This data describes a binding interaction between two proteins.

Interface contacts:
Residue V535 in chain A is in contact with residue L66 in chain B (closest heavy-atom distance 3.4 Å).
Residue D460 in chain A interacts with residue H55 in chain B (closest heavy-atom distance 2.7 Å).
Residue L436 in chain A interacts with residue I51 in chain B (closest heavy-atom distance 3.8 Å).
Residue A430 in chain A contacts residue P53 in chain B (closest heavy-atom distance 3.2 Å).
Residue W527 in chain A is in contact with residue L78 in chain B (closest heavy-atom distance 4.1 Å).
Residue F492 in chain A is in contact with residue L69 in chain B (closest heavy-atom distance 3.8 Å).
Residue Q500 in chain A interacts with residue I76 in chain B (closest heavy-atom distance 3.4 Å).
Residue R458 in chain A is in contact with residue H55 in chain B (closest heavy-atom distance 2.6 Å).
Residue Q500 in chain A interacts with residue S72 in chain B (closest heavy-atom distance 3.3 Å).
Residue Q512 in chain A contacts residue S79 in chain B (closest heavy-atom distance 3.0 Å).
Residue D513 in chain A is in contact with residue P80 in chain B (closest heavy-atom distance 2.7 Å).
Residue W527 in chain A is in contact with residue I76 in chain B (closest heavy-atom distance 3.2 Å).
Residue L439 in chain A is in contact with residue I49 in chain B (closest heavy-atom distance 4.2 Å).
Residue Q512 in chain A interacts with residue P80 in chain B (closest heavy-atom distance 3.4 Å).
Residue I429 in chain A contacts residue K52 in chain B (closest heavy-atom distance 3.7 Å).
Residue S508 in chain A interacts with residue L78 in chain B (closest heavy-atom distance 4.1 Å).
Residue N461 in chain A interacts with residue I51 in chain B (closest heavy-atom distance 4.4 Å).
Residue K538 in chain A interacts with residue A64 in chain B (closest heavy-atom distance 4.2 Å).
Residue I459 in chain A is in contact with residue M54 in chain B (closest heavy-atom distance 4.0 Å).
Residue L493 in chain A contacts residue L69 in chain B (closest heavy-atom distance 3.8 Å).
Residue M448 in chain A contacts residue I51 in chain B (closest heavy-atom distance 3.4 Å).
Residue Q504 in chain A is in contact with residue L78 in chain B (closest heavy-atom distance 3.9 Å).
Residue R458 in chain A is in contact with residue P53 in chain B (closest heavy-atom distance 4.1 Å).
Residue D437 in chain A is in contact with residue I49 in chain B (closest heavy-atom distance 3.6 Å).
Residue P496 in chain A is in contact with residue L69 in chain B (closest heavy-atom distance 3.7 Å).
Residue N423 in chain A is in contact with residue M54 in chain B (closest heavy-atom distance 3.4 Å).
Residue E434 in chain A interacts with residue I51 in chain B (closest heavy-atom distance 4.4 Å).
Residue F492 in chain A contacts residue I76 in chain B (closest heavy-atom distance 4.5 Å).
Residue P534 in chain A contacts residue K70 in chain B (closest heavy-atom distance 4.0 Å).
Residue P496 in chain A interacts with residue S72 in chain B (closest heavy-atom distance 3.2 Å).
Residue L507 in chain A is in contact with residue L78 in chain B (closest heavy-atom distance 4.2 Å).
Residue P534 in chain A contacts residue I73 in chain B (closest heavy-atom distance 4.0 Å).
Residue C433 in chain A contacts residue K52 in chain B (closest heavy-atom distance 4.2 Å).
Residue S497 in chain A interacts with residue S72 in chain B (closest heavy-atom distance 4.2 Å).
Residue Y455 in chain A is in contact with residue M54 in chain B (closest heavy-atom distance 3.2 Å).
Residue C433 in chain A interacts with residue I51 in chain B (closest heavy-atom distance 3.0 Å).
Residue S438 in chain A contacts residue I49 in chain B (closest heavy-atom distance 3.7 Å).
Residue I459 in chain A interacts with residue P53 in chain B (closest heavy-atom distance 4.2 Å).
Residue N461 in chain A interacts with residue K52 in chain B (closest heavy-atom distance 3.3 Å).
Residue P534 in chain A is in contact with residue L66 in chain B (closest heavy-atom distance 4.3 Å).
Residue Q504 in chain A is in contact with residue T77 in chain B (closest heavy-atom distance 2.4 Å).
Residue E426 in chain A interacts with residue M54 in chain B (closest heavy-atom distance 3.1 Å).
Residue R458 in chain A is in contact with residue M54 in chain B (closest heavy-atom distance 3.3 Å).
Residue E426 in chain A is in contact with residue H55 in chain B (closest heavy-atom distance 3.3 Å).
Residue R458 in chain A is in contact with residue P56 in chain B (closest heavy-atom distance 3.5 Å).
Residue E426 in chain A interacts with residue P56 in chain B (closest heavy-atom distance 3.5 Å).
Residue P496 in chain A interacts with residue E68 in chain B (closest heavy-atom distance 4.2 Å).
Residue R458 in chain A contacts residue N57 in chain B (closest heavy-atom distance 3.5 Å).
Residue Q504 in chain A contacts residue I76 in chain B (closest heavy-atom distance 3.0 Å).
Residue S531 in chain A interacts with residue I73 in chain B (closest heavy-atom distance 4.2 Å).
Residue V503 in chain A interacts with residue I76 in chain B (closest heavy-atom distance 3.6 Å).
Residue L530 in chain A contacts residue I73 in chain B (closest heavy-atom distance 3.3 Å).
Residue S497 in chain A contacts residue E68 in chain B (closest heavy-atom distance 3.4 Å).
Residue F492 in chain A interacts with residue S72 in chain B (closest heavy-atom distance 3.7 Å).
Residue Q500 in chain A contacts residue N75 in chain B (closest heavy-atom distance 3.2 Å).
Residue P534 in chain A contacts residue L69 in chain B (closest heavy-atom distance 3.8 Å).
Residue F492 in chain A interacts with residue I73 in chain B (closest heavy-atom distance 3.7 Å).
Residue E464 in chain A interacts with residue E50 in chain B (closest heavy-atom distance 3.8 Å).
Residue S508 in chain A interacts with residue S79 in chain B (closest heavy-atom distance 2.9 Å).
Residue I429 in chain A interacts with residue M54 in chain B (closest heavy-atom distance 3.9 Å).

Sequence of chain A:
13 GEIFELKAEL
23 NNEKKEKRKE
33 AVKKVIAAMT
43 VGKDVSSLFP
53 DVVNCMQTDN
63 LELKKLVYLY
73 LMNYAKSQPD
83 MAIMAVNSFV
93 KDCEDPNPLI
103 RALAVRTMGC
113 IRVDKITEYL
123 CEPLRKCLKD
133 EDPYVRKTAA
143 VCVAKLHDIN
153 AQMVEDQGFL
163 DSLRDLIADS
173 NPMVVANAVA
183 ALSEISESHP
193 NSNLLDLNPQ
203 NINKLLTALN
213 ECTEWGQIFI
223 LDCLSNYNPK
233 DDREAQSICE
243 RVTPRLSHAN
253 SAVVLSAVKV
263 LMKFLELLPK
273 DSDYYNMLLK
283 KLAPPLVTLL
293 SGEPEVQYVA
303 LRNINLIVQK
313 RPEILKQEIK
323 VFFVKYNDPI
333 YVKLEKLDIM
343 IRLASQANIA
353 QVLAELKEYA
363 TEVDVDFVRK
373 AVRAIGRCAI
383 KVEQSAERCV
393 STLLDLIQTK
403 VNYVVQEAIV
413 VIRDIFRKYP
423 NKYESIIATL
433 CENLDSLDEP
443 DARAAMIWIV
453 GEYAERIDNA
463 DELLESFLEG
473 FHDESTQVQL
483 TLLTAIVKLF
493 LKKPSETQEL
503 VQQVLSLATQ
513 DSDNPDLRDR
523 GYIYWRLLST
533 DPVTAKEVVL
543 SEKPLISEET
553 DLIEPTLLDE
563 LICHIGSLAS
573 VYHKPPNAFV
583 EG

Sequence of chain B:
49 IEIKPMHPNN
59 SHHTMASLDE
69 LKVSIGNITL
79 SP